Sequence of chain B:
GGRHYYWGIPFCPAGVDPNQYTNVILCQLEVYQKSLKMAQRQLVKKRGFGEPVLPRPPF

This data describes a binding interaction between two proteins.

Residue-level contacts at the interface:
Residue A243 in chain A contacts residue P56 in chain B (closest heavy-atom distance 3.6 Å).
Residue L239 in chain A is in contact with residue V54 in chain B (closest heavy-atom distance 3.0 Å).
Residue T190 in chain A interacts with residue K38 in chain B (closest heavy-atom distance 3.5 Å).
Residue N197 in chain A contacts residue L44 in chain B (closest heavy-atom distance 3.1 Å).
Residue N197 in chain A is in contact with residue K46 in chain B (closest heavy-atom distance 3.4 Å).
Residue D199 in chain A interacts with residue Q41 in chain B (closest heavy-atom distance 3.2 Å).
Residue R27 in chain A is in contact with residue R42 in chain B (closest heavy-atom distance 2.9 Å).
Residue R276 in chain A contacts residue Q34 in chain B (closest heavy-atom distance 3.1 Å).
Residue L225 in chain A interacts with residue F50 in chain B (closest heavy-atom distance 3.0 Å).
Residue P7 in chain A contacts residue V45 in chain B (closest heavy-atom distance 3.6 Å).
Residue N360 in chain A is in contact with residue N20 in chain B (closest heavy-atom distance 3.0 Å).
Residue D199 in chain A is in contact with residue K47 in chain B (closest heavy-atom distance 2.5 Å).
Residue S226 in chain A contacts residue F50 in chain B (closest heavy-atom distance 3.2 Å).
Residue P221 in chain A is in contact with residue P56 in chain B (closest heavy-atom distance 3.6 Å).
Residue I241 in chain A is in contact with residue R57 in chain B (closest heavy-atom distance 3.4 Å).
Residue I241 in chain A is in contact with residue P56 in chain B (closest heavy-atom distance 3.2 Å).
Residue S236 in chain A contacts residue E52 in chain B (closest heavy-atom distance 3.3 Å).
Residue N360 in chain A interacts with residue T23 in chain B (closest heavy-atom distance 2.8 Å).
Residue L223 in chain A interacts with residue V54 in chain B (closest heavy-atom distance 2.7 Å).
Residue R276 in chain A is in contact with residue L30 in chain B (closest heavy-atom distance 3.6 Å).
Residue A281 in chain A contacts residue T23 in chain B (closest heavy-atom distance 3.5 Å).
Residue R276 in chain A contacts residue E31 in chain B (closest heavy-atom distance 2.5 Å).
Residue E198 in chain A is in contact with residue L44 in chain B (closest heavy-atom distance 3.3 Å).
Residue K222 in chain A interacts with residue L55 in chain B (closest heavy-atom distance 3.7 Å).
Residue L223 in chain A interacts with residue P53 in chain B (closest heavy-atom distance 3.0 Å).
Residue R276 in chain A interacts with residue L27 in chain B (closest heavy-atom distance 3.7 Å).
Residue L283 in chain A contacts residue I26 in chain B (closest heavy-atom distance 3.6 Å).
Residue Y224 in chain A contacts residue P53 in chain B (closest heavy-atom distance 3.6 Å).
Residue S284 in chain A is in contact with residue P19 in chain B (closest heavy-atom distance 2.7 Å).
Residue V196 in chain A interacts with residue L44 in chain B (closest heavy-atom distance 3.2 Å).
Residue S186 in chain A contacts residue Q34 in chain B (closest heavy-atom distance 3.7 Å).
Residue A35 in chain A contacts residue F50 in chain B (closest heavy-atom distance 3.5 Å).
Residue E198 in chain A contacts residue R48 in chain B (closest heavy-atom distance 3.6 Å).
Residue N37 in chain A is in contact with residue F50 in chain B (closest heavy-atom distance 2.8 Å).
Residue S284 in chain A interacts with residue T23 in chain B (closest heavy-atom distance 3.5 Å).
Residue D199 in chain A contacts residue K46 in chain B (closest heavy-atom distance 2.9 Å).
Residue P227 in chain A is in contact with residue G49 in chain B (closest heavy-atom distance 3.4 Å).
Residue D199 in chain A is in contact with residue R42 in chain B (closest heavy-atom distance 3.2 Å).
Residue R27 in chain A is in contact with residue Q43 in chain B (closest heavy-atom distance 2.7 Å).
Residue N187 in chain A is in contact with residue E31 in chain B (closest heavy-atom distance 3.7 Å).
Residue Y272 in chain A contacts residue Q34 in chain B (closest heavy-atom distance 3.0 Å).
Residue R228 in chain A is in contact with residue Q41 in chain B (closest heavy-atom distance 2.9 Å).
Residue R27 in chain A contacts residue K47 in chain B (closest heavy-atom distance 2.9 Å).
Residue A280 in chain A contacts residue I26 in chain B (closest heavy-atom distance 3.2 Å).
Residue S284 in chain A is in contact with residue C13 in chain B (closest heavy-atom distance 2.9 Å).
Residue I188 in chain A is in contact with residue K38 in chain B (closest heavy-atom distance 3.0 Å).
Residue E198 in chain A is in contact with residue K46 in chain B (closest heavy-atom distance 3.3 Å).
Residue N187 in chain A is in contact with residue Q34 in chain B (closest heavy-atom distance 3.6 Å).
Residue S186 in chain A contacts residue K35 in chain B (closest heavy-atom distance 2.4 Å).
Residue N187 in chain A interacts with residue K35 in chain B (closest heavy-atom distance 3.0 Å).
Residue L193 in chain A is in contact with residue R48 in chain B (closest heavy-atom distance 3.6 Å).
Residue H285 in chain A interacts with residue N20 in chain B (closest heavy-atom distance 3.2 Å).
Residue A280 in chain A is in contact with residue L27 in chain B (closest heavy-atom distance 3.5 Å).
Residue D199 in chain A is in contact with residue R48 in chain B (closest heavy-atom distance 2.9 Å).
Residue N28 in chain A interacts with residue R42 in chain B (closest heavy-atom distance 3.0 Å).
Residue D195 in chain A contacts residue K46 in chain B (closest heavy-atom distance 3.2 Å).
Residue D203 in chain A contacts residue K38 in chain B (closest heavy-atom distance 2.8 Å).
Residue I241 in chain A is in contact with residue V54 in chain B (closest heavy-atom distance 3.7 Å).
Residue S186 in chain A is in contact with residue K38 in chain B (closest heavy-atom distance 3.2 Å).
Residue I188 in chain A interacts with residue Q34 in chain B (closest heavy-atom distance 3.2 Å).

Sequence of chain A:
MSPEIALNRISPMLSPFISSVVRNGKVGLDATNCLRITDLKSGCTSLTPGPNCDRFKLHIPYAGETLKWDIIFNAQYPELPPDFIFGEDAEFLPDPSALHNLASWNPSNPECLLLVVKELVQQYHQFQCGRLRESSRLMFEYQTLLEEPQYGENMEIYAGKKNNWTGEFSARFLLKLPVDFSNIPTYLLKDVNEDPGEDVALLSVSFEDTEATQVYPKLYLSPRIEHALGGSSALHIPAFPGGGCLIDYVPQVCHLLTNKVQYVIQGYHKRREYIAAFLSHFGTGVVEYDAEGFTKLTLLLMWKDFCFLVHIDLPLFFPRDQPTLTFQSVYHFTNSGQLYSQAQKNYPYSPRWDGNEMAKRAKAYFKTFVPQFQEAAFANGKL